Interface contacts:
Residue N63 in the second protein contacts residue M1 in the first protein (closest heavy-atom distance 3.5 Å).
Residue Y7 in the second protein is in contact with residue M1 in the first protein (closest heavy-atom distance 2.8 Å).
Residue W147 in the second protein is in contact with residue V7 in the first protein (closest heavy-atom distance 3.0 Å).
Residue W156 in the second protein contacts residue A3 in the first protein (closest heavy-atom distance 3.9 Å).
Residue I73 in the second protein is in contact with residue I5 in the first protein (closest heavy-atom distance 3.3 Å).
Residue I73 in the second protein is in contact with residue V7 in the first protein (closest heavy-atom distance 3.7 Å).
Residue A67 in the second protein interacts with residue T2 in the first protein (closest heavy-atom distance 5.0 Å).
Residue Y123 in the second protein interacts with residue Y9 in the first protein (closest heavy-atom distance 3.0 Å).
Residue K146 in the second protein is in contact with residue V7 in the first protein (closest heavy-atom distance 3.6 Å).
Residue N66 in the second protein contacts residue H4 in the first protein (closest heavy-atom distance 3.2 Å).
Residue Y99 in the second protein is in contact with residue T2 in the first protein (closest heavy-atom distance 3.4 Å).
Residue L95 in the second protein interacts with residue Y9 in the first protein (closest heavy-atom distance 4.9 Å).
Residue N70 in the second protein interacts with residue A3 in the first protein (closest heavy-atom distance 3.0 Å).
Residue I73 in the second protein interacts with residue P8 in the first protein (closest heavy-atom distance 4.2 Å).
Residue N70 in the second protein interacts with residue I5 in the first protein (closest heavy-atom distance 2.9 Å).
Residue Q155 in the second protein contacts residue I5 in the first protein (closest heavy-atom distance 3.5 Å).
Residue E24 in the second protein is in contact with residue T2 in the first protein (closest heavy-atom distance 3.7 Å).
Residue Y159 in the second protein is in contact with residue T2 in the first protein (closest heavy-atom distance 3.7 Å).
Residue R62 in the second protein interacts with residue T2 in the first protein (closest heavy-atom distance 4.8 Å).
Residue N70 in the second protein interacts with residue V6 in the first protein (closest heavy-atom distance 4.8 Å).
Residue T163 in the second protein contacts residue M1 in the first protein (closest heavy-atom distance 3.8 Å).
Residue A150 in the second protein is in contact with residue V7 in the first protein (closest heavy-atom distance 4.1 Å).
Residue Q155 in the second protein is in contact with residue V6 in the first protein (closest heavy-atom distance 3.3 Å).
Residue Y99 in the second protein is in contact with residue A3 in the first protein (closest heavy-atom distance 3.3 Å).
Residue Q155 in the second protein contacts residue V7 in the first protein (closest heavy-atom distance 4.0 Å).
Residue K146 in the second protein interacts with residue Y9 in the first protein (closest heavy-atom distance 3.8 Å).
Residue T163 in the second protein contacts residue T2 in the first protein (closest heavy-atom distance 4.8 Å).
Residue W167 in the second protein interacts with residue M1 in the first protein (closest heavy-atom distance 3.5 Å).
Residue N63 in the second protein interacts with residue T2 in the first protein (closest heavy-atom distance 2.7 Å).
Residue W156 in the second protein interacts with residue I5 in the first protein (closest heavy-atom distance 3.8 Å).
Residue Y7 in the second protein is in contact with residue T2 in the first protein (closest heavy-atom distance 3.4 Å).
Residue Q155 in the second protein contacts residue H4 in the first protein (closest heavy-atom distance 4.5 Å).
Residue K146 in the second protein is in contact with residue P8 in the first protein (closest heavy-atom distance 3.6 Å).
Residue W147 in the second protein contacts residue Y9 in the first protein (closest heavy-atom distance 3.1 Å).
Residue N66 in the second protein contacts residue A3 in the first protein (closest heavy-atom distance 3.7 Å).
Residue A81 in the second protein contacts residue Y9 in the first protein (closest heavy-atom distance 4.6 Å).
Residue Y84 in the second protein contacts residue Y9 in the first protein (closest heavy-atom distance 4.5 Å).
Residue Y171 in the second protein is in contact with residue M1 in the first protein (closest heavy-atom distance 2.7 Å).
Residue N66 in the second protein contacts residue M1 in the first protein (closest heavy-atom distance 4.8 Å).
Residue Y59 in the second protein is in contact with residue M1 in the first protein (closest heavy-atom distance 3.8 Å).
Residue N77 in the second protein contacts residue Y9 in the first protein (closest heavy-atom distance 3.1 Å).
Residue N66 in the second protein is in contact with residue T2 in the first protein (closest heavy-atom distance 3.4 Å).
Residue Y159 in the second protein is in contact with residue A3 in the first protein (closest heavy-atom distance 3.7 Å).
Residue Y159 in the second protein is in contact with residue M1 in the first protein (closest heavy-atom distance 2.6 Å).
Residue Y159 in the second protein interacts with residue I5 in the first protein (closest heavy-atom distance 4.4 Å).
Residue M45 in the second protein interacts with residue T2 in the first protein (closest heavy-atom distance 3.9 Å).
Residue L5 in the second protein contacts residue M1 in the first protein (closest heavy-atom distance 3.6 Å).
Residue I73 in the second protein contacts residue Y9 in the first protein (closest heavy-atom distance 4.1 Å).
Residue R62 in the second protein interacts with residue M1 in the first protein (closest heavy-atom distance 3.4 Å).
Residue V152 in the second protein contacts residue V7 in the first protein (closest heavy-atom distance 3.9 Å).
Residue T143 in the second protein is in contact with residue Y9 in the first protein (closest heavy-atom distance 3.3 Å).
Residue T80 in the second protein interacts with residue Y9 in the first protein (closest heavy-atom distance 3.4 Å).
Residue N77 in the second protein is in contact with residue P8 in the first protein (closest heavy-atom distance 3.5 Å).
Residue I73 in the second protein is in contact with residue V6 in the first protein (closest heavy-atom distance 3.2 Å).
Residue V152 in the second protein interacts with residue I5 in the first protein (closest heavy-atom distance 3.8 Å).

Sequence of the first protein:
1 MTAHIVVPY

These two protein chains interact to form a complex.

Sequence of the second protein:
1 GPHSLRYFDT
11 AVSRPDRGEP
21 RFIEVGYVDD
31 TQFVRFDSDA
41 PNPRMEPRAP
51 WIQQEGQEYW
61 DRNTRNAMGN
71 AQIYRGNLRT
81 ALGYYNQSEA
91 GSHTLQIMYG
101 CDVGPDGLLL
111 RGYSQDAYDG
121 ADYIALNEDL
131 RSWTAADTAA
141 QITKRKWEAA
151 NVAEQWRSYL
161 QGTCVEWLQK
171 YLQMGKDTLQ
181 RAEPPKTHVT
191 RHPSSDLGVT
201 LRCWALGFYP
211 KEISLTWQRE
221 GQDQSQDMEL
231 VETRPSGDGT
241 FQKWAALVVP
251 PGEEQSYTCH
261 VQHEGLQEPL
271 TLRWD